Sequence of the second protein:
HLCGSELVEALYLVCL

Residue-level contacts at the interface:
Residue K484 in the first protein is in contact with residue L6 in the second protein (closest heavy-atom distance 3.6 Å).
Residue K484 in the first protein is in contact with residue L17 in the second protein (closest heavy-atom distance 3.9 Å).
Residue R554 in the first protein interacts with residue H5 in the second protein (closest heavy-atom distance 2.9 Å).
Residue L486 in the first protein contacts residue V18 in the second protein (closest heavy-atom distance 4.3 Å).
Residue K484 in the first protein contacts residue E10 in the second protein (closest heavy-atom distance 4.6 Å).
Residue L486 in the first protein interacts with residue L17 in the second protein (closest heavy-atom distance 4.4 Å).
Residue Y477 in the first protein contacts residue L20 in the second protein (closest heavy-atom distance 4.5 Å).
Residue L552 in the first protein is in contact with residue A14 in the second protein (closest heavy-atom distance 4.8 Å).
Residue S481 in the first protein contacts residue L17 in the second protein (closest heavy-atom distance 3.4 Å).
Residue R554 in the first protein interacts with residue L6 in the second protein (closest heavy-atom distance 3.8 Å).
Residue F482 in the first protein interacts with residue E13 in the second protein (closest heavy-atom distance 4.6 Å).
Residue K484 in the first protein is in contact with residue A14 in the second protein (closest heavy-atom distance 4.2 Å).

Sequence of the first protein:
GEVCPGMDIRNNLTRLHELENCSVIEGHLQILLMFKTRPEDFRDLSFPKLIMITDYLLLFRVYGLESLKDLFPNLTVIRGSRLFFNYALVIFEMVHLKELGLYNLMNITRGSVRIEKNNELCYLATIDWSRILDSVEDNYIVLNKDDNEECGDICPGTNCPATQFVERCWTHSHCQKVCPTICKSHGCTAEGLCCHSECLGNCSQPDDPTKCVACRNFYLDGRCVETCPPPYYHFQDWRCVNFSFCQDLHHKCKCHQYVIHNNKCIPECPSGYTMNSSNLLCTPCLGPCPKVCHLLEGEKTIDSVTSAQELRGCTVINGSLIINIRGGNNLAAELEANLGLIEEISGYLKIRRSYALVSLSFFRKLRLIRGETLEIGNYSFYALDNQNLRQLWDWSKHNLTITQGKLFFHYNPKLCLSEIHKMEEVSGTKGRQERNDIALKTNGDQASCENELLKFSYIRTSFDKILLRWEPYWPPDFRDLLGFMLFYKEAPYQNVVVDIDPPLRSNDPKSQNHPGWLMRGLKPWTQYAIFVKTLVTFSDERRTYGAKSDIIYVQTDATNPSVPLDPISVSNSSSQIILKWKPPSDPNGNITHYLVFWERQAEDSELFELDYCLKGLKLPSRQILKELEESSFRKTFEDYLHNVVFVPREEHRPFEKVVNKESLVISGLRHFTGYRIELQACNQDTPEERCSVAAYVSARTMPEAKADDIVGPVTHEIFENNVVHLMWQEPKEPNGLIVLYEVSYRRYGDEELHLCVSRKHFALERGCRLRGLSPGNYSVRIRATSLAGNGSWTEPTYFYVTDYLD

These two protein chains interact to form a complex.